Sequence of the second protein:
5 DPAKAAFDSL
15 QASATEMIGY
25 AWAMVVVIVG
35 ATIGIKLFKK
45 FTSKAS

Interface contacts:
Residue F11 in the first protein is in contact with residue M21 in the second protein (closest heavy-atom distance 4.5 Å).
Residue Q15 in the first protein is in contact with residue M28 in the second protein (closest heavy-atom distance 4.1 Å).
Residue W26 in the first protein is in contact with residue F42 in the second protein (closest heavy-atom distance 4.1 Å).
Residue Q15 in the first protein contacts residue A27 in the second protein (closest heavy-atom distance 3.8 Å).
Residue Q15 in the first protein interacts with residue V31 in the second protein (closest heavy-atom distance 4.5 Å).
Residue I37 in the first protein contacts residue S47 in the second protein (closest heavy-atom distance 4.5 Å).
Residue V33 in the first protein contacts residue T46 in the second protein (closest heavy-atom distance 4.0 Å).
Residue K40 in the first protein interacts with residue S50 in the second protein (closest heavy-atom distance 2.7 Å).
Residue V29 in the first protein interacts with residue F42 in the second protein (closest heavy-atom distance 3.9 Å).
Residue I22 in the first protein interacts with residue A35 in the second protein (closest heavy-atom distance 3.6 Å).
Residue K44 in the first protein interacts with residue S50 in the second protein (closest heavy-atom distance 3.8 Å).
Residue W26 in the first protein is in contact with residue A35 in the second protein (closest heavy-atom distance 4.7 Å).
Residue V33 in the first protein interacts with residue F42 in the second protein (closest heavy-atom distance 3.8 Å).
Residue F11 in the first protein interacts with residue Y24 in the second protein (closest heavy-atom distance 3.7 Å).
Residue V29 in the first protein contacts residue I39 in the second protein (closest heavy-atom distance 4.2 Å).
Residue K8 in the first protein is in contact with residue Y24 in the second protein (closest heavy-atom distance 3.5 Å).
Residue A25 in the first protein contacts residue I39 in the second protein (closest heavy-atom distance 4.7 Å).
Residue T19 in the first protein contacts residue V31 in the second protein (closest heavy-atom distance 4.9 Å).
Residue F11 in the first protein is in contact with residue M28 in the second protein (closest heavy-atom distance 3.6 Å).
Residue L41 in the first protein is in contact with residue S50 in the second protein (closest heavy-atom distance 3.2 Å).
Residue A18 in the first protein interacts with residue I32 in the second protein (closest heavy-atom distance 4.8 Å).
Residue F11 in the first protein interacts with residue A25 in the second protein (closest heavy-atom distance 4.2 Å).
Residue W26 in the first protein interacts with residue G38 in the second protein (closest heavy-atom distance 4.0 Å).
Residue A7 in the first protein is in contact with residue Y24 in the second protein (closest heavy-atom distance 4.9 Å).
Residue V33 in the first protein interacts with residue K43 in the second protein (closest heavy-atom distance 4.4 Å).
Residue K40 in the first protein interacts with residue S47 in the second protein (closest heavy-atom distance 4.1 Å).
Residue I37 in the first protein interacts with residue S50 in the second protein (closest heavy-atom distance 4.2 Å).
Residue W26 in the first protein is in contact with residue I39 in the second protein (closest heavy-atom distance 3.8 Å).
Residue V29 in the first protein interacts with residue K43 in the second protein (closest heavy-atom distance 4.9 Å).
Residue K40 in the first protein contacts residue T46 in the second protein (closest heavy-atom distance 4.3 Å).
Residue A7 in the first protein contacts residue M21 in the second protein (closest heavy-atom distance 4.8 Å).
Residue I22 in the first protein is in contact with residue I32 in the second protein (closest heavy-atom distance 4.5 Å).
Residue I22 in the first protein contacts residue V31 in the second protein (closest heavy-atom distance 4.3 Å).
Residue I37 in the first protein interacts with residue T46 in the second protein (closest heavy-atom distance 3.6 Å).
Residue L14 in the first protein contacts residue M28 in the second protein (closest heavy-atom distance 3.8 Å).
Residue V30 in the first protein contacts residue F42 in the second protein (closest heavy-atom distance 5.0 Å).

This data describes a binding interaction between two proteins.

Sequence of the first protein:
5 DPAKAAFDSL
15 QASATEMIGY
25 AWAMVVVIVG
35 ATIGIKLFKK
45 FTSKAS